Residue-level contacts at the interface:
Residue Q67 in chain A interacts with residue L8 in chain B (closest heavy-atom distance 3.6 Å).
Residue V68 in chain A interacts with residue I4 in chain B (closest heavy-atom distance 4.2 Å).
Residue I50 in chain A interacts with residue L8 in chain B (closest heavy-atom distance 4.3 Å).
Residue L71 in chain A interacts with residue L8 in chain B (closest heavy-atom distance 4.0 Å).
Residue V68 in chain A is in contact with residue L5 in chain B (closest heavy-atom distance 3.9 Å).
Residue L64 in chain A is in contact with residue L8 in chain B (closest heavy-atom distance 4.1 Å).
Residue L71 in chain A contacts residue I4 in chain B (closest heavy-atom distance 3.9 Å).
Residue I50 in chain A contacts residue I4 in chain B (closest heavy-atom distance 4.0 Å).
Residue F59 in chain A interacts with residue L8 in chain B (closest heavy-atom distance 4.0 Å).
Residue E72 in chain A contacts residue I4 in chain B (closest heavy-atom distance 4.2 Å).
Residue K54 in chain A is in contact with residue L8 in chain B (closest heavy-atom distance 3.9 Å).
Residue L230 in chain A is in contact with residue I4 in chain B (closest heavy-atom distance 4.2 Å).
Residue V68 in chain A interacts with residue L8 in chain B (closest heavy-atom distance 3.6 Å).
Residue M234 in chain A interacts with residue I4 in chain B (closest heavy-atom distance 3.9 Å).
Residue L64 in chain A is in contact with residue L9 in chain B (closest heavy-atom distance 3.8 Å).
Residue K54 in chain A interacts with residue D11 in chain B (closest heavy-atom distance 3.6 Å).
Residue L64 in chain A interacts with residue L5 in chain B (closest heavy-atom distance 3.5 Å).
Residue K54 in chain A contacts residue Q10 in chain B (closest heavy-atom distance 3.5 Å).

Sequence of chain B:
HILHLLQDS

The following describes two proteins that form a bound complex.

Sequence of chain A:
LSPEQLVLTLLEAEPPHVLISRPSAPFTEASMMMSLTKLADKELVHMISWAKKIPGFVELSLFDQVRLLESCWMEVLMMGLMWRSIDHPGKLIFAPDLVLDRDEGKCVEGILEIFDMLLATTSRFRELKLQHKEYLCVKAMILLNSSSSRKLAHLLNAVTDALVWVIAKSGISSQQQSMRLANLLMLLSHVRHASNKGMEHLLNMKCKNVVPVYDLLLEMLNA